Sequence of chain A:
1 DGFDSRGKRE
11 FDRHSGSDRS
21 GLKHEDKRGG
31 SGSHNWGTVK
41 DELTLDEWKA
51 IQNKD

This data describes a binding interaction between two proteins.

Interface contacts:
Residue F67 in chain B is in contact with residue V39 in chain A (closest heavy-atom distance 3.8 Å).
Residue V90 in chain B contacts residue K40 in chain A (closest heavy-atom distance 4.9 Å).
Residue V90 in chain B contacts residue E42 in chain A (closest heavy-atom distance 3.6 Å).
Residue P54 in chain B interacts with residue V39 in chain A (closest heavy-atom distance 4.7 Å).
Residue V90 in chain B interacts with residue L43 in chain A (closest heavy-atom distance 4.1 Å).
Residue K51 in chain B is in contact with residue K40 in chain A (closest heavy-atom distance 4.0 Å).
Residue I52 in chain B is in contact with residue K40 in chain A (closest heavy-atom distance 3.8 Å).
Residue V90 in chain B interacts with residue V39 in chain A (closest heavy-atom distance 3.9 Å).

Sequence of chain B:
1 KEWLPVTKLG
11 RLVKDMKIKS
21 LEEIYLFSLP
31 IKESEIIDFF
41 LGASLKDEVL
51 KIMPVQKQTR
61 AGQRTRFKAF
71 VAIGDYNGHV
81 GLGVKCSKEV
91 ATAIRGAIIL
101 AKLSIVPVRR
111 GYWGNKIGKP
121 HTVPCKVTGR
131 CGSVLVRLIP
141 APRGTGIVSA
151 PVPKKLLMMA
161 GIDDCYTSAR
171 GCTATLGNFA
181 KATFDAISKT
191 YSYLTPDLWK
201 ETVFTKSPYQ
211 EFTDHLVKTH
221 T